Sequence of chain B:
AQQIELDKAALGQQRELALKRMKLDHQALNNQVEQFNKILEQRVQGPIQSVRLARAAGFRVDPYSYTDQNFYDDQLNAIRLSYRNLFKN

The following describes two proteins that form a bound complex.

Interface contacts:
Residue R60 in chain B interacts with residue Y89 in chain A (closest heavy-atom distance 4.0 Å).
Residue R60 in chain B contacts residue F88 in chain A (closest heavy-atom distance 3.4 Å).
Residue R32 in chain B contacts residue G29 in chain A (closest heavy-atom distance 4.1 Å).
Residue D42 in chain B contacts residue L41 in chain A (closest heavy-atom distance 4.5 Å).
Residue L57 in chain B interacts with residue Y89 in chain A (closest heavy-atom distance 4.5 Å).
Residue D42 in chain B is in contact with residue R38 in chain A (closest heavy-atom distance 3.8 Å).
Residue P80 in chain B is in contact with residue R77 in chain A (closest heavy-atom distance 3.1 Å).
Residue R32 in chain B is in contact with residue E33 in chain A (closest heavy-atom distance 2.7 Å).
Residue Y83 in chain B contacts residue G75 in chain A (closest heavy-atom distance 3.2 Å).
Residue Y83 in chain B contacts residue R72 in chain A (closest heavy-atom distance 4.0 Å).
Residue I21 in chain B contacts residue Q19 in chain A (closest heavy-atom distance 4.2 Å).
Residue D91 in chain B contacts residue R72 in chain A (closest heavy-atom distance 2.9 Å).
Residue Y83 in chain B interacts with residue F76 in chain A (closest heavy-atom distance 3.3 Å).
Residue D79 in chain B interacts with residue R77 in chain A (closest heavy-atom distance 3.7 Å).
Residue F53 in chain B interacts with residue I56 in chain A (closest heavy-atom distance 3.7 Å).
Residue F53 in chain B interacts with residue Q52 in chain A (closest heavy-atom distance 3.2 Å).
Residue R60 in chain B is in contact with residue D85 in chain A (closest heavy-atom distance 2.6 Å).
Residue L36 in chain B contacts residue K37 in chain A (closest heavy-atom distance 3.8 Å).
Residue L28 in chain B interacts with residue A27 in chain A (closest heavy-atom distance 3.3 Å).
Residue L46 in chain B contacts residue N48 in chain A (closest heavy-atom distance 3.9 Å).
Residue M39 in chain B contacts residue R38 in chain A (closest heavy-atom distance 3.2 Å).
Residue M39 in chain B interacts with residue K37 in chain A (closest heavy-atom distance 3.3 Å).
Residue I65 in chain B is in contact with residue L70 in chain A (closest heavy-atom distance 4.0 Å).
Residue Q31 in chain B is in contact with residue Q30 in chain A (closest heavy-atom distance 3.6 Å).
Residue Y81 in chain B is in contact with residue G75 in chain A (closest heavy-atom distance 3.2 Å).
Residue A35 in chain B contacts residue Q30 in chain A (closest heavy-atom distance 4.4 Å).
Residue R60 in chain B contacts residue S67 in chain A (closest heavy-atom distance 4.4 Å).
Residue Y81 in chain B interacts with residue F76 in chain A (closest heavy-atom distance 3.4 Å).
Residue V61 in chain B contacts residue Q66 in chain A (closest heavy-atom distance 4.2 Å).
Residue M39 in chain B is in contact with residue L41 in chain A (closest heavy-atom distance 3.7 Å).
Residue A35 in chain B contacts residue L34 in chain A (closest heavy-atom distance 3.3 Å).
Residue F88 in chain B contacts residue R72 in chain A (closest heavy-atom distance 3.6 Å).
Residue Q62 in chain B is in contact with residue L70 in chain A (closest heavy-atom distance 4.0 Å).
Residue F53 in chain B is in contact with residue D91 in chain A (closest heavy-atom distance 4.5 Å).
Residue V61 in chain B is in contact with residue Q59 in chain A (closest heavy-atom distance 4.2 Å).
Residue L28 in chain B interacts with residue Q30 in chain A (closest heavy-atom distance 3.5 Å).
Residue I65 in chain B interacts with residue F76 in chain A (closest heavy-atom distance 3.7 Å).
Residue P64 in chain B interacts with residue S67 in chain A (closest heavy-atom distance 3.7 Å).
Residue L46 in chain B contacts residue A45 in chain A (closest heavy-atom distance 3.9 Å).
Residue F88 in chain B is in contact with residue V68 in chain A (closest heavy-atom distance 4.4 Å).
Residue L46 in chain B contacts residue Q44 in chain A (closest heavy-atom distance 3.9 Å).
Residue Y83 in chain B is in contact with residue R77 in chain A (closest heavy-atom distance 4.0 Å).
Residue I21 in chain B is in contact with residue Q20 in chain A (closest heavy-atom distance 3.1 Å).
Residue V68 in chain B contacts residue F76 in chain A (closest heavy-atom distance 4.0 Å).
Residue V50 in chain B interacts with residue N48 in chain A (closest heavy-atom distance 3.2 Å).
Residue V61 in chain B interacts with residue G63 in chain A (closest heavy-atom distance 4.3 Å).
Residue L28 in chain B contacts residue A26 in chain A (closest heavy-atom distance 4.5 Å).
Residue P64 in chain B contacts residue A71 in chain A (closest heavy-atom distance 4.3 Å).
Residue V61 in chain B interacts with residue S67 in chain A (closest heavy-atom distance 3.0 Å).
Residue L46 in chain B interacts with residue L41 in chain A (closest heavy-atom distance 4.0 Å).
Residue I21 in chain B is in contact with residue L23 in chain A (closest heavy-atom distance 3.8 Å).
Residue Q49 in chain B interacts with residue Q52 in chain A (closest heavy-atom distance 4.1 Å).
Residue R32 in chain B contacts residue Q30 in chain A (closest heavy-atom distance 3.6 Å).
Residue L57 in chain B contacts residue I56 in chain A (closest heavy-atom distance 4.3 Å).
Residue Y81 in chain B contacts residue A74 in chain A (closest heavy-atom distance 4.1 Å).
Residue S82 in chain B contacts residue R77 in chain A (closest heavy-atom distance 3.2 Å).
Residue L57 in chain B interacts with residue Q59 in chain A (closest heavy-atom distance 3.3 Å).
Residue P80 in chain B contacts residue F76 in chain A (closest heavy-atom distance 3.6 Å).
Residue I56 in chain B contacts residue F88 in chain A (closest heavy-atom distance 4.2 Å).
Residue H43 in chain B interacts with residue L41 in chain A (closest heavy-atom distance 4.2 Å).

Sequence of chain A:
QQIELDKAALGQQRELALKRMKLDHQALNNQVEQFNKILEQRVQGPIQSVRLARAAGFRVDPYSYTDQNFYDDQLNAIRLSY